Interface contacts:
Residue L397 in chain B contacts residue S342 in chain A (closest heavy-atom distance 3.6 Å).
Residue R33 in chain B interacts with residue K599 in chain A (closest heavy-atom distance 3.6 Å).
Residue L40 in chain B is in contact with residue W565 in chain A (closest heavy-atom distance 3.3 Å).
Residue L385 in chain B is in contact with residue W349 in chain A (closest heavy-atom distance 3.6 Å).
Residue N161 in chain B interacts with residue D562 in chain A (closest heavy-atom distance 3.3 Å).
Residue L457 in chain B interacts with residue Y462 in chain A (closest heavy-atom distance 3.5 Å).
Residue L110 in chain B interacts with residue W565 in chain A (closest heavy-atom distance 3.5 Å).
Residue G396 in chain B interacts with residue S342 in chain A (closest heavy-atom distance 3.1 Å).
Residue F381 in chain B is in contact with residue I362 in chain A (closest heavy-atom distance 3.6 Å).
Residue M113 in chain B is in contact with residue W565 in chain A (closest heavy-atom distance 3.6 Å).
Residue D401 in chain B contacts residue E261 in chain A (closest heavy-atom distance 3.4 Å).
Residue V448 in chain B interacts with residue V418 in chain A (closest heavy-atom distance 3.5 Å).
Residue R404 in chain B is in contact with residue N256 in chain A (closest heavy-atom distance 3.1 Å).
Residue T460 in chain B interacts with residue Q463 in chain A (closest heavy-atom distance 3.4 Å).
Residue Y443 in chain B contacts residue L419 in chain A (closest heavy-atom distance 3.6 Å).
Residue G393 in chain B interacts with residue S342 in chain A (closest heavy-atom distance 3.2 Å).
Residue G389 in chain B is in contact with residue A345 in chain A (closest heavy-atom distance 3.4 Å).
Residue Q34 in chain B is in contact with residue E605 in chain A (closest heavy-atom distance 3.5 Å).
Residue N452 in chain B interacts with residue Y458 in chain A (closest heavy-atom distance 3.6 Å).
Residue E77 in chain B is in contact with residue E607 in chain A (closest heavy-atom distance 3.1 Å).
Residue Q392 in chain B is in contact with residue T252 in chain A (closest heavy-atom distance 3.2 Å).
Residue E375 in chain B contacts residue Y462 in chain A (closest heavy-atom distance 3.1 Å).
Residue D162 in chain B interacts with residue Q591 in chain A (closest heavy-atom distance 3.4 Å).
Residue Q392 in chain B interacts with residue N256 in chain A (closest heavy-atom distance 2.9 Å).
Residue F381 in chain B contacts residue M365 in chain A (closest heavy-atom distance 3.6 Å).
Residue M113 in chain B is in contact with residue Y561 in chain A (closest heavy-atom distance 3.5 Å).
Residue W106 in chain B interacts with residue P564 in chain A (closest heavy-atom distance 3.5 Å).
Residue N88 in chain B is in contact with residue R602 in chain A (closest heavy-atom distance 3.3 Å).
Residue T460 in chain B is in contact with residue Y462 in chain A (closest heavy-atom distance 3.2 Å).
Residue R33 in chain B interacts with residue Q591 in chain A (closest heavy-atom distance 3.4 Å).
Residue F390 in chain B contacts residue P346 in chain A (closest heavy-atom distance 3.5 Å).
Residue F444 in chain B contacts residue F380 in chain A (closest heavy-atom distance 3.5 Å).
Residue A456 in chain B contacts residue Y458 in chain A (closest heavy-atom distance 3.5 Å).
Residue V448 in chain B is in contact with residue L454 in chain A (closest heavy-atom distance 3.6 Å).
Residue R33 in chain B interacts with residue N594 in chain A (closest heavy-atom distance 3.5 Å).
Residue Y92 in chain B contacts residue R602 in chain A (closest heavy-atom distance 3.2 Å).
Residue Y443 in chain B is in contact with residue L421 in chain A (closest heavy-atom distance 3.4 Å).
Residue G402 in chain B is in contact with residue D259 in chain A (closest heavy-atom distance 2.9 Å).
Residue Y434 in chain B contacts residue C343 in chain A (closest heavy-atom distance 3.6 Å).
Residue E160 in chain B contacts residue P564 in chain A (closest heavy-atom distance 3.4 Å).
Residue H116 in chain B interacts with residue S186 in chain A (closest heavy-atom distance 3.6 Å).
Residue N82 in chain B interacts with residue A604 in chain A (closest heavy-atom distance 3.4 Å).
Residue C79 in chain B is in contact with residue E605 in chain A (closest heavy-atom distance 3.0 Å).
Residue N452 in chain B contacts residue I455 in chain A (closest heavy-atom distance 3.4 Å).
Residue N452 in chain B is in contact with residue L454 in chain A (closest heavy-atom distance 3.4 Å).
Residue T31 in chain B is in contact with residue L598 in chain A (closest heavy-atom distance 3.5 Å).
Residue Y434 in chain B interacts with residue I336 in chain A (closest heavy-atom distance 3.3 Å).
Residue N88 in chain B is in contact with residue A604 in chain A (closest heavy-atom distance 3.6 Å).
Residue G393 in chain B is in contact with residue A345 in chain A (closest heavy-atom distance 3.5 Å).
Residue Y434 in chain B contacts residue R339 in chain A (closest heavy-atom distance 3.5 Å).
Residue I449 in chain B contacts residue Y458 in chain A (closest heavy-atom distance 3.5 Å).
Residue Q463 in chain B contacts residue Q463 in chain A (closest heavy-atom distance 2.9 Å).
Residue S399 in chain B is in contact with residue K258 in chain A (closest heavy-atom distance 3.3 Å).
Residue G422 in chain B interacts with residue L421 in chain A (closest heavy-atom distance 3.4 Å).
Residue S399 in chain B is in contact with residue V255 in chain A (closest heavy-atom distance 2.9 Å).
Residue W106 in chain B interacts with residue W565 in chain A (closest heavy-atom distance 3.6 Å).
Residue Q392 in chain B contacts residue V255 in chain A (closest heavy-atom distance 3.3 Å).
Residue I388 in chain B contacts residue W349 in chain A (closest heavy-atom distance 3.6 Å).
Residue R37 in chain B contacts residue K599 in chain A (closest heavy-atom distance 3.3 Å).
Residue G81 in chain B contacts residue A604 in chain A (closest heavy-atom distance 3.0 Å).

Sequence of chain A:
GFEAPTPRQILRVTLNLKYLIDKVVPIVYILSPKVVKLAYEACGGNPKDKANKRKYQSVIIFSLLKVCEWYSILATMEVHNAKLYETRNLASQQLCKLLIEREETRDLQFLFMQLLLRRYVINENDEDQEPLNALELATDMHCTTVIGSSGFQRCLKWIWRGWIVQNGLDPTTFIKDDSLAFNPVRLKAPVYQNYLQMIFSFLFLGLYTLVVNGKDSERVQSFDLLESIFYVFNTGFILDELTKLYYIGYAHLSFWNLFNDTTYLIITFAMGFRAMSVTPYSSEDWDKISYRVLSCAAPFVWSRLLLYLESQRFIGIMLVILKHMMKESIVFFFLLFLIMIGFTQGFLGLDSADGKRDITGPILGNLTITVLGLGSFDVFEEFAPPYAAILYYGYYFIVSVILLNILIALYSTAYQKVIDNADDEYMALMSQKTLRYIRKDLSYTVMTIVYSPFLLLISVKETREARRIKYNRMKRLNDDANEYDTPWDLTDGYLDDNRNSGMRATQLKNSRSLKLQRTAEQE

Sequence of chain B:
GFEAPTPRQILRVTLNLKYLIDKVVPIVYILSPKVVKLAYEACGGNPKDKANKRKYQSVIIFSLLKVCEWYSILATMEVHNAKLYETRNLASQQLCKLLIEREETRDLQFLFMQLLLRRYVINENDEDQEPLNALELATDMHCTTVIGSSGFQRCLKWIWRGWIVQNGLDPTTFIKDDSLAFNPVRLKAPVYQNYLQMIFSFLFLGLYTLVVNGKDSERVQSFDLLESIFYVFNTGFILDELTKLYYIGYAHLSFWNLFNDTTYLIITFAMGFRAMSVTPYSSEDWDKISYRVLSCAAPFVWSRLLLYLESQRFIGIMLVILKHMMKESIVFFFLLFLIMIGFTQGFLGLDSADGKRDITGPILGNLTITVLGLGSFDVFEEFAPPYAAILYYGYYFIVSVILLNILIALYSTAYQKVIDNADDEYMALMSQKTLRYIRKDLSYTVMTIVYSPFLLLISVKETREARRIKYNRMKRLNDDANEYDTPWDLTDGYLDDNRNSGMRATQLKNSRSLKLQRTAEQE

This data describes a binding interaction between two proteins.